Contacts between the two chains:
Residue Y239 in protein 1 is in contact with residue Y109 in protein 2 (closest heavy-atom distance 3.4 Å).
Residue G238 in protein 1 interacts with residue P107 in protein 2 (closest heavy-atom distance 3.4 Å).
Residue G238 in protein 1 interacts with residue Y109 in protein 2 (closest heavy-atom distance 4.2 Å).
Residue Y239 in protein 1 contacts residue W108 in protein 2 (closest heavy-atom distance 5.0 Å).
Residue Y239 in protein 1 is in contact with residue Y110 in protein 2 (closest heavy-atom distance 4.3 Å).
Residue Y239 in protein 1 is in contact with residue W104 in protein 2 (closest heavy-atom distance 3.9 Å).
Residue G238 in protein 1 interacts with residue W104 in protein 2 (closest heavy-atom distance 4.6 Å).
Residue G238 in protein 1 contacts residue W108 in protein 2 (closest heavy-atom distance 2.9 Å).
Residue D241 in protein 1 is in contact with residue W104 in protein 2 (closest heavy-atom distance 4.2 Å).
Residue Y239 in protein 1 is in contact with residue P107 in protein 2 (closest heavy-atom distance 4.1 Å).
Residue V240 in protein 1 is in contact with residue W104 in protein 2 (closest heavy-atom distance 3.9 Å).

Sequence of protein 1:
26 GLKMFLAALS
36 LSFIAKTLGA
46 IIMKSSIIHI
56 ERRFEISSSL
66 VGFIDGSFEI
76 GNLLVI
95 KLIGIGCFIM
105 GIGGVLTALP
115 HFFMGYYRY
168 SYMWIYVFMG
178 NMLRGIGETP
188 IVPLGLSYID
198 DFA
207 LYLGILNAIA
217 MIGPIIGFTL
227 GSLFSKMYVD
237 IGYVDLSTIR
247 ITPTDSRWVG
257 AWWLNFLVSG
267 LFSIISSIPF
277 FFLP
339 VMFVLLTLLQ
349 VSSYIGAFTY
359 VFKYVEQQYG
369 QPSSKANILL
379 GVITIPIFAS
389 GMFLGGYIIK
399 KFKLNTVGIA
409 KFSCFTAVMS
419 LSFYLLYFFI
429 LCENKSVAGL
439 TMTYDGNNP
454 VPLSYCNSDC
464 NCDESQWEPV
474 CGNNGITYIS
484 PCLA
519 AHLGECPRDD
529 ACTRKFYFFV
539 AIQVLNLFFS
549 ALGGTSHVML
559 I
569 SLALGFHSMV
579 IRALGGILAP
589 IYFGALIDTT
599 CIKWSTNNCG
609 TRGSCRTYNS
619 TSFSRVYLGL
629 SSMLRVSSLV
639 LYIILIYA

Sequence of protein 2:
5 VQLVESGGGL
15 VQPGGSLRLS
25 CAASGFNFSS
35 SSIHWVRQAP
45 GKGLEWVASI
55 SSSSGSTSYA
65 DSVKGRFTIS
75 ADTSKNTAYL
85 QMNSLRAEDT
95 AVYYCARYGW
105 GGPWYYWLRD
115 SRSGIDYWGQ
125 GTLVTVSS

This data describes a binding interaction between two proteins.